Sequence of the second protein:
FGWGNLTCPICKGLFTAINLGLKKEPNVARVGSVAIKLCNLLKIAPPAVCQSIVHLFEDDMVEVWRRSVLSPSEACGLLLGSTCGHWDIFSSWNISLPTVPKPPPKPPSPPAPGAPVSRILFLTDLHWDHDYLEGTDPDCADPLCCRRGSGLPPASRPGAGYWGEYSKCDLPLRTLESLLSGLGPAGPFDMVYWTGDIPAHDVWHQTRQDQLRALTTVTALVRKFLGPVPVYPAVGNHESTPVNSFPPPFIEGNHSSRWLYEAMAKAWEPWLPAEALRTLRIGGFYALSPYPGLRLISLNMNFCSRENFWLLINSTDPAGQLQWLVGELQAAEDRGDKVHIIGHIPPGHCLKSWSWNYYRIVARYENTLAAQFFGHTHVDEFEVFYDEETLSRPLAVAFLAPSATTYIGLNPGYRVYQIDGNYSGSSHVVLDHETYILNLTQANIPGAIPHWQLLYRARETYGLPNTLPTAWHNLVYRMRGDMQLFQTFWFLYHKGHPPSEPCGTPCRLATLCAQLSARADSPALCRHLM

Contacts between the two chains:
Residue W41 in the second protein is in contact with residue F347 in the first protein (closest heavy-atom distance 3.8 Å).
Residue A73 in the second protein contacts residue P47 in the first protein (closest heavy-atom distance 3.7 Å).
Residue I56 in the second protein interacts with residue I56 in the first protein (closest heavy-atom distance 3.1 Å).
Residue M99 in the second protein contacts residue I48 in the first protein (closest heavy-atom distance 3.7 Å).
Residue I48 in the second protein is in contact with residue V92 in the first protein (closest heavy-atom distance 4.0 Å).
Residue L80 in the second protein contacts residue P47 in the first protein (closest heavy-atom distance 4.3 Å).
Residue L52 in the second protein interacts with residue V69 in the first protein (closest heavy-atom distance 3.7 Å).
Residue L60 in the second protein contacts residue L52 in the first protein (closest heavy-atom distance 4.2 Å).
Residue V72 in the second protein interacts with residue G51 in the first protein (closest heavy-atom distance 3.6 Å).
Residue G51 in the second protein interacts with residue V69 in the first protein (closest heavy-atom distance 3.3 Å).
Residue W103 in the second protein interacts with residue L52 in the first protein (closest heavy-atom distance 3.2 Å).
Residue F53 in the second protein is in contact with residue L108 in the first protein (closest heavy-atom distance 3.5 Å).
Residue A55 in the second protein is in contact with residue N65 in the first protein (closest heavy-atom distance 3.9 Å).
Residue L116 in the second protein interacts with residue L116 in the first protein (closest heavy-atom distance 3.5 Å).
Residue V69 in the second protein interacts with residue G51 in the first protein (closest heavy-atom distance 3.5 Å).
Residue W103 in the second protein contacts residue C49 in the first protein (closest heavy-atom distance 3.8 Å).
Residue W41 in the second protein interacts with residue M99 in the first protein (closest heavy-atom distance 3.2 Å).
Residue L76 in the second protein contacts residue K50 in the first protein (closest heavy-atom distance 3.5 Å).
Residue V72 in the second protein is in contact with residue T54 in the first protein (closest heavy-atom distance 4.2 Å).
Residue C49 in the second protein contacts residue W103 in the first protein (closest heavy-atom distance 3.7 Å).
Residue V100 in the second protein interacts with residue L52 in the first protein (closest heavy-atom distance 3.7 Å).
Residue I48 in the second protein contacts residue A73 in the first protein (closest heavy-atom distance 3.6 Å).
Residue L44 in the second protein interacts with residue I91 in the first protein (closest heavy-atom distance 3.8 Å).
Residue N65 in the second protein is in contact with residue A55 in the first protein (closest heavy-atom distance 4.3 Å).
Residue A73 in the second protein contacts residue I48 in the first protein (closest heavy-atom distance 3.4 Å).
Residue L117 in the second protein interacts with residue V107 in the first protein (closest heavy-atom distance 3.5 Å).
Residue K50 in the second protein is in contact with residue L76 in the first protein (closest heavy-atom distance 3.5 Å).
Residue L117 in the second protein contacts residue W103 in the first protein (closest heavy-atom distance 4.3 Å).
Residue F347 in the second protein contacts residue W41 in the first protein (closest heavy-atom distance 4.2 Å).
Residue F39 in the second protein is in contact with residue P181 in the first protein (closest heavy-atom distance 3.8 Å).
Residue L117 in the second protein interacts with residue W125 in the first protein (closest heavy-atom distance 4.0 Å).
Residue L108 in the second protein contacts residue F53 in the first protein (closest heavy-atom distance 3.7 Å).
Residue L52 in the second protein contacts residue W103 in the first protein (closest heavy-atom distance 3.4 Å).
Residue F95 in the second protein is in contact with residue L44 in the first protein (closest heavy-atom distance 4.3 Å).
Residue G51 in the second protein interacts with residue V72 in the first protein (closest heavy-atom distance 4.0 Å).
Residue L108 in the second protein interacts with residue I56 in the first protein (closest heavy-atom distance 3.9 Å).
Residue P47 in the second protein contacts residue A73 in the first protein (closest heavy-atom distance 3.6 Å).
Residue L52 in the second protein interacts with residue V100 in the first protein (closest heavy-atom distance 3.2 Å).
Residue L44 in the second protein interacts with residue F95 in the first protein (closest heavy-atom distance 3.2 Å).
Residue V107 in the second protein interacts with residue L117 in the first protein (closest heavy-atom distance 3.5 Å).
Residue L108 in the second protein contacts residue L52 in the first protein (closest heavy-atom distance 3.9 Å).
Residue W41 in the second protein contacts residue E345 in the first protein (closest heavy-atom distance 3.0 Å).
Residue I91 in the second protein is in contact with residue L44 in the first protein (closest heavy-atom distance 3.9 Å).
Residue I48 in the second protein contacts residue M99 in the first protein (closest heavy-atom distance 3.3 Å).
Residue I56 in the second protein contacts residue L108 in the first protein (closest heavy-atom distance 3.9 Å).
Residue I56 in the second protein contacts residue L60 in the first protein (closest heavy-atom distance 4.1 Å).
Residue W125 in the second protein interacts with residue L117 in the first protein (closest heavy-atom distance 4.1 Å).
Residue V69 in the second protein interacts with residue A55 in the first protein (closest heavy-atom distance 3.2 Å).
Residue W41 in the second protein interacts with residue F95 in the first protein (closest heavy-atom distance 3.3 Å).
Residue M99 in the second protein contacts residue W41 in the first protein (closest heavy-atom distance 3.3 Å).
Residue E345 in the second protein interacts with residue W41 in the first protein (closest heavy-atom distance 4.1 Å).
Residue A55 in the second protein is in contact with residue V69 in the first protein (closest heavy-atom distance 3.2 Å).
Residue W41 in the second protein contacts residue N282 in the first protein (closest heavy-atom distance 4.3 Å).
Residue P47 in the second protein contacts residue L76 in the first protein (closest heavy-atom distance 3.8 Å).
Residue L52 in the second protein interacts with residue L108 in the first protein (closest heavy-atom distance 4.0 Å).
Residue F95 in the second protein is in contact with residue W41 in the first protein (closest heavy-atom distance 3.3 Å).
Residue L76 in the second protein is in contact with residue G51 in the first protein (closest heavy-atom distance 4.2 Å).
Residue V92 in the second protein interacts with residue I48 in the first protein (closest heavy-atom distance 4.2 Å).
Residue L76 in the second protein interacts with residue P47 in the first protein (closest heavy-atom distance 3.4 Å).
Residue V69 in the second protein contacts residue L52 in the first protein (closest heavy-atom distance 3.8 Å).

This data describes a binding interaction between two proteins.

Sequence of the first protein:
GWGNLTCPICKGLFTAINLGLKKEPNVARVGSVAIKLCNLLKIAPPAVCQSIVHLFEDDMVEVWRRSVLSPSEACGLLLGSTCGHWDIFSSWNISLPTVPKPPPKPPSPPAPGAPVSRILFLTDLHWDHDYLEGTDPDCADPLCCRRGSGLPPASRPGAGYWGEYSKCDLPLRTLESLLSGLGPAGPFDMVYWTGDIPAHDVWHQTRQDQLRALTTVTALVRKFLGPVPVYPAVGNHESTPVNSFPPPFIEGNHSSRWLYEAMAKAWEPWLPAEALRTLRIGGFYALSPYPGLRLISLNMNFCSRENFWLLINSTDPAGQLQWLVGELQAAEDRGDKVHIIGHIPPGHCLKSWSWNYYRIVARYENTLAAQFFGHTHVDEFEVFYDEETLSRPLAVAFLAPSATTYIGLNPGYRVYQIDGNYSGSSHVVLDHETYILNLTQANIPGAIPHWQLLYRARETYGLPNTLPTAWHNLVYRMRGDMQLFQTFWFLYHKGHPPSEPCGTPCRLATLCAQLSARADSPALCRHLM